Sequence of chain A:
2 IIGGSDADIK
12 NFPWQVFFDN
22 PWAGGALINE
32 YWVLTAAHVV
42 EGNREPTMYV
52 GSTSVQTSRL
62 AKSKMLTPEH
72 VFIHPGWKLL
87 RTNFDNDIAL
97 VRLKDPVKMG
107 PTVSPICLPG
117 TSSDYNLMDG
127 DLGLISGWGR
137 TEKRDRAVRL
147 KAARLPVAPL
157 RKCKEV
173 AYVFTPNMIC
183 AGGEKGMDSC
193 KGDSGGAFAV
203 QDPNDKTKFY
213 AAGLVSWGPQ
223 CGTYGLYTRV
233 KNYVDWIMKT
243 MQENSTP

Interface contacts:
Residue S196 in chain A is in contact with residue R80 in chain B (closest heavy-atom distance 2.9 Å).
Residue E138 in chain A interacts with residue W32 in chain B (closest heavy-atom distance 3.4 Å).
Residue S196 in chain A contacts residue L81 in chain B (closest heavy-atom distance 3.4 Å).
Residue G224 in chain A contacts residue W32 in chain B (closest heavy-atom distance 3.8 Å).
Residue E161 in chain A interacts with residue F77 in chain B (closest heavy-atom distance 4.0 Å).
Residue K187 in chain A interacts with residue E27 in chain B (closest heavy-atom distance 4.0 Å).
Residue W23 in chain A contacts residue G82 in chain B (closest heavy-atom distance 2.8 Å).
Residue F90 in chain A is in contact with residue C79 in chain B (closest heavy-atom distance 3.7 Å).
Residue Y174 in chain A is in contact with residue F97 in chain B (closest heavy-atom distance 3.8 Å).
Residue F90 in chain A interacts with residue C98 in chain B (closest heavy-atom distance 3.7 Å).
Residue G227 in chain A is in contact with residue R80 in chain B (closest heavy-atom distance 3.6 Å).
Residue V40 in chain A contacts residue L81 in chain B (closest heavy-atom distance 3.9 Å).
Residue R142 in chain A is in contact with residue R124 in chain B (closest heavy-atom distance 3.9 Å).
Residue G220 in chain A is in contact with residue K78 in chain B (closest heavy-atom distance 3.1 Å).
Residue H39 in chain A is in contact with residue L81 in chain B (closest heavy-atom distance 4.0 Å).
Residue Y174 in chain A is in contact with residue F77 in chain B (closest heavy-atom distance 3.5 Å).
Residue H39 in chain A contacts residue C98 in chain B (closest heavy-atom distance 3.8 Å).
Residue F90 in chain A interacts with residue F97 in chain B (closest heavy-atom distance 3.5 Å).
Residue G188 in chain A is in contact with residue W32 in chain B (closest heavy-atom distance 3.0 Å).
Residue Y174 in chain A is in contact with residue D75 in chain B (closest heavy-atom distance 2.3 Å).
Residue R142 in chain A interacts with residue C83 in chain B (closest heavy-atom distance 2.8 Å).
Residue D141 in chain A is in contact with residue R124 in chain B (closest heavy-atom distance 3.5 Å).
Residue G4 in chain A contacts residue W32 in chain B (closest heavy-atom distance 3.5 Å).
Residue V217 in chain A interacts with residue R80 in chain B (closest heavy-atom distance 4.0 Å).
Residue Q222 in chain A is in contact with residue L70 in chain B (closest heavy-atom distance 3.7 Å).
Residue H39 in chain A interacts with residue C79 in chain B (closest heavy-atom distance 3.7 Å).
Residue W219 in chain A contacts residue F77 in chain B (closest heavy-atom distance 4.0 Å).
Residue P22 in chain A is in contact with residue L81 in chain B (closest heavy-atom distance 3.9 Å).
Residue S218 in chain A contacts residue R80 in chain B (closest heavy-atom distance 3.4 Å).
Residue G220 in chain A contacts residue F77 in chain B (closest heavy-atom distance 3.5 Å).
Residue K193 in chain A is in contact with residue L81 in chain B (closest heavy-atom distance 3.5 Å).
Residue T88 in chain A contacts residue F97 in chain B (closest heavy-atom distance 3.6 Å).
Residue G194 in chain A interacts with residue L81 in chain B (closest heavy-atom distance 3.6 Å).
Residue P221 in chain A interacts with residue G76 in chain B (closest heavy-atom distance 4.0 Å).
Residue W23 in chain A interacts with residue L81 in chain B (closest heavy-atom distance 4.0 Å).
Residue I3 in chain A is in contact with residue W32 in chain B (closest heavy-atom distance 3.5 Å).
Residue R142 in chain A is in contact with residue G82 in chain B (closest heavy-atom distance 3.1 Å).
Residue G220 in chain A interacts with residue R80 in chain B (closest heavy-atom distance 3.8 Å).
Residue K193 in chain A is in contact with residue R80 in chain B (closest heavy-atom distance 3.3 Å).
Residue W219 in chain A is in contact with residue C79 in chain B (closest heavy-atom distance 3.8 Å).
Residue D190 in chain A is in contact with residue R80 in chain B (closest heavy-atom distance 2.8 Å).
Residue G194 in chain A contacts residue R80 in chain B (closest heavy-atom distance 2.8 Å).
Residue W219 in chain A interacts with residue K78 in chain B (closest heavy-atom distance 3.5 Å).
Residue K193 in chain A interacts with residue E95 in chain B (closest heavy-atom distance 4.0 Å).
Residue P22 in chain A interacts with residue G82 in chain B (closest heavy-atom distance 3.6 Å).
Residue Y226 in chain A interacts with residue R80 in chain B (closest heavy-atom distance 2.9 Å).
Residue P221 in chain A contacts residue R80 in chain B (closest heavy-atom distance 3.1 Å).
Residue A24 in chain A interacts with residue L81 in chain B (closest heavy-atom distance 4.0 Å).
Residue S191 in chain A contacts residue R80 in chain B (closest heavy-atom distance 2.5 Å).
Residue S218 in chain A contacts residue C79 in chain B (closest heavy-atom distance 3.6 Å).
Residue P221 in chain A contacts residue F77 in chain B (closest heavy-atom distance 3.6 Å).
Residue W219 in chain A interacts with residue F97 in chain B (closest heavy-atom distance 3.6 Å).
Residue D195 in chain A interacts with residue R80 in chain B (closest heavy-atom distance 3.3 Å).
Residue C192 in chain A interacts with residue R80 in chain B (closest heavy-atom distance 3.4 Å).
Residue N21 in chain A is in contact with residue T84 in chain B (closest heavy-atom distance 2.7 Å).
Residue Q222 in chain A is in contact with residue C69 in chain B (closest heavy-atom distance 3.2 Å).
Residue K193 in chain A contacts residue F87 in chain B (closest heavy-atom distance 3.7 Å).
Residue W219 in chain A interacts with residue R80 in chain B (closest heavy-atom distance 4.0 Å).
Residue Q222 in chain A contacts residue G76 in chain B (closest heavy-atom distance 3.4 Å).
Residue G194 in chain A interacts with residue G82 in chain B (closest heavy-atom distance 3.3 Å).

This data describes a binding interaction between two proteins.

Sequence of chain B:
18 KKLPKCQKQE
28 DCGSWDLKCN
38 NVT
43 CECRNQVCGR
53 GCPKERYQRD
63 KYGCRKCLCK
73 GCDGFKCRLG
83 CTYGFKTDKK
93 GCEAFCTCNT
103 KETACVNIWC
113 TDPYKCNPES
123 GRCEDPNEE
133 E